Sequence of protein 2:
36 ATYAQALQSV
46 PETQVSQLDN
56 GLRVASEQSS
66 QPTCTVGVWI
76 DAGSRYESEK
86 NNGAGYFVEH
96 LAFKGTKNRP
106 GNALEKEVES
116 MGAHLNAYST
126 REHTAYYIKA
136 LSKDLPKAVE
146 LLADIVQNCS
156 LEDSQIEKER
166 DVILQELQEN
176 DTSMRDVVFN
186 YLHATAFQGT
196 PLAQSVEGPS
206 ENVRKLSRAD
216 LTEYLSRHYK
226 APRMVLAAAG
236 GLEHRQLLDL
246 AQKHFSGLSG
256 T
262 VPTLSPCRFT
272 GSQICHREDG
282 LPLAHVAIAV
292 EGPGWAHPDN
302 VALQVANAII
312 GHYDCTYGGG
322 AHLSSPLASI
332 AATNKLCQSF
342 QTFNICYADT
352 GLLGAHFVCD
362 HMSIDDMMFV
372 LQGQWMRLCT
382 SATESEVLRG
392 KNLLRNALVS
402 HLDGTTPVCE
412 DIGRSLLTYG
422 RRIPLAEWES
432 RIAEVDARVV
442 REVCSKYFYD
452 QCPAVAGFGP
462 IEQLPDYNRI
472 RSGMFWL

Residue-level contacts at the interface:
Residue Y318 in protein 2 contacts residue V11 in protein 1 (closest heavy-atom distance 3.0 Å).
Residue H313 in protein 2 contacts residue N10 in protein 1 (closest heavy-atom distance 3.1 Å).
Residue T317 in protein 2 is in contact with residue S8 in protein 1 (closest heavy-atom distance 4.1 Å).
Residue L324 in protein 2 interacts with residue L9 in protein 1 (closest heavy-atom distance 3.7 Å).
Residue Y318 in protein 2 contacts residue P12 in protein 1 (closest heavy-atom distance 2.9 Å).
Residue G319 in protein 2 interacts with residue S8 in protein 1 (closest heavy-atom distance 4.1 Å).
Residue T317 in protein 2 interacts with residue A13 in protein 1 (closest heavy-atom distance 3.6 Å).
Residue G320 in protein 2 interacts with residue L9 in protein 1 (closest heavy-atom distance 3.4 Å).
Residue G319 in protein 2 interacts with residue L9 in protein 1 (closest heavy-atom distance 4.6 Å).
Residue Y318 in protein 2 is in contact with residue L9 in protein 1 (closest heavy-atom distance 3.0 Å).
Residue D315 in protein 2 is in contact with residue A13 in protein 1 (closest heavy-atom distance 4.9 Å).
Residue Y318 in protein 2 is in contact with residue N10 in protein 1 (closest heavy-atom distance 3.0 Å).
Residue T317 in protein 2 interacts with residue V11 in protein 1 (closest heavy-atom distance 4.9 Å).
Residue T317 in protein 2 contacts residue P12 in protein 1 (closest heavy-atom distance 4.9 Å).
Residue Y318 in protein 2 contacts residue S8 in protein 1 (closest heavy-atom distance 3.6 Å).
Residue D315 in protein 2 contacts residue P12 in protein 1 (closest heavy-atom distance 3.7 Å).
Residue Y318 in protein 2 interacts with residue A13 in protein 1 (closest heavy-atom distance 4.5 Å).

These two protein chains interact to form a complex.

Sequence of protein 1:
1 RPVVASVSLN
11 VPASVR